Residue-level contacts at the interface:
Residue E86 in the second protein is in contact with residue G26 in the first protein (closest heavy-atom distance 4.4 Å).
Residue M62 in the second protein interacts with residue P99 in the first protein (closest heavy-atom distance 4.2 Å).
Residue L85 in the second protein contacts residue T25 in the first protein (closest heavy-atom distance 4.1 Å).
Residue I93 in the second protein contacts residue A13 in the first protein (closest heavy-atom distance 4.4 Å).
Residue D121 in the second protein contacts residue A30 in the first protein (closest heavy-atom distance 4.5 Å).
Residue V95 in the second protein interacts with residue A13 in the first protein (closest heavy-atom distance 3.9 Å).
Residue S92 in the second protein is in contact with residue L29 in the first protein (closest heavy-atom distance 4.1 Å).
Residue S97 in the second protein interacts with residue S12 in the first protein (closest heavy-atom distance 4.1 Å).
Residue I93 in the second protein interacts with residue S12 in the first protein (closest heavy-atom distance 4.6 Å).
Residue L122 in the second protein interacts with residue G31 in the first protein (closest heavy-atom distance 3.7 Å).
Residue I93 in the second protein contacts residue L29 in the first protein (closest heavy-atom distance 4.5 Å).
Residue I93 in the second protein is in contact with residue V35 in the first protein (closest heavy-atom distance 3.5 Å).
Residue V95 in the second protein is in contact with residue S12 in the first protein (closest heavy-atom distance 2.6 Å).
Residue M62 in the second protein contacts residue K101 in the first protein (closest heavy-atom distance 3.7 Å).
Residue S92 in the second protein is in contact with residue A30 in the first protein (closest heavy-atom distance 4.4 Å).
Residue L146 in the second protein contacts residue I95 in the first protein (closest heavy-atom distance 4.6 Å).
Residue I93 in the second protein is in contact with residue L28 in the first protein (closest heavy-atom distance 3.2 Å).
Residue S65 in the second protein is in contact with residue T23 in the first protein (closest heavy-atom distance 4.3 Å).
Residue M62 in the second protein contacts residue S100 in the first protein (closest heavy-atom distance 3.3 Å).
Residue N120 in the second protein is in contact with residue V32 in the first protein (closest heavy-atom distance 4.2 Å).
Residue S92 in the second protein interacts with residue G33 in the first protein (closest heavy-atom distance 4.7 Å).
Residue S92 in the second protein contacts residue G31 in the first protein (closest heavy-atom distance 4.7 Å).
Residue C135 in the second protein contacts residue F27 in the first protein (closest heavy-atom distance 4.5 Å).
Residue C135 in the second protein contacts residue G26 in the first protein (closest heavy-atom distance 4.4 Å).
Residue N87 in the second protein contacts residue T25 in the first protein (closest heavy-atom distance 4.6 Å).
Residue A150 in the second protein is in contact with residue I92 in the first protein (closest heavy-atom distance 4.5 Å).
Residue V88 in the second protein contacts residue F27 in the first protein (closest heavy-atom distance 4.8 Å).
Residue I93 in the second protein contacts residue L14 in the first protein (closest heavy-atom distance 4.9 Å).
Residue L122 in the second protein interacts with residue A30 in the first protein (closest heavy-atom distance 3.4 Å).
Residue I93 in the second protein contacts residue V32 in the first protein (closest heavy-atom distance 4.5 Å).
Residue P108 in the second protein contacts residue I92 in the first protein (closest heavy-atom distance 4.3 Å).
Residue Q89 in the second protein is in contact with residue A30 in the first protein (closest heavy-atom distance 3.4 Å).
Residue I93 in the second protein contacts residue D36 in the first protein (closest heavy-atom distance 3.3 Å).
Residue A91 in the second protein contacts residue L29 in the first protein (closest heavy-atom distance 4.3 Å).
Residue N87 in the second protein is in contact with residue G26 in the first protein (closest heavy-atom distance 3.2 Å).
Residue I93 in the second protein contacts residue F27 in the first protein (closest heavy-atom distance 4.7 Å).
Residue K94 in the second protein contacts residue S12 in the first protein (closest heavy-atom distance 3.5 Å).
Residue N90 in the second protein is in contact with residue L29 in the first protein (closest heavy-atom distance 4.9 Å).
Residue A91 in the second protein contacts residue A30 in the first protein (closest heavy-atom distance 4.9 Å).
Residue R96 in the second protein interacts with residue S12 in the first protein (closest heavy-atom distance 3.5 Å).
Residue D121 in the second protein interacts with residue G31 in the first protein (closest heavy-atom distance 4.3 Å).
Residue A91 in the second protein interacts with residue L28 in the first protein (closest heavy-atom distance 4.2 Å).
Residue A91 in the second protein is in contact with residue F27 in the first protein (closest heavy-atom distance 3.9 Å).
Residue V88 in the second protein interacts with residue L29 in the first protein (closest heavy-atom distance 3.2 Å).
Residue Q153 in the second protein contacts residue P91 in the first protein (closest heavy-atom distance 3.6 Å).
Residue N120 in the second protein interacts with residue G31 in the first protein (closest heavy-atom distance 4.5 Å).
Residue S92 in the second protein contacts residue V32 in the first protein (closest heavy-atom distance 3.5 Å).
Residue C135 in the second protein contacts residue T23 in the first protein (closest heavy-atom distance 4.4 Å).
Residue N90 in the second protein contacts residue G26 in the first protein (closest heavy-atom distance 4.3 Å).
Residue I93 in the second protein contacts residue G33 in the first protein (closest heavy-atom distance 3.7 Å).
Residue N90 in the second protein interacts with residue A30 in the first protein (closest heavy-atom distance 3.6 Å).
Residue S92 in the second protein is in contact with residue L28 in the first protein (closest heavy-atom distance 4.3 Å).
Residue T154 in the second protein contacts residue P91 in the first protein (closest heavy-atom distance 4.9 Å).
Residue V88 in the second protein is in contact with residue G26 in the first protein (closest heavy-atom distance 3.2 Å).
Residue L149 in the second protein interacts with residue P91 in the first protein (closest heavy-atom distance 4.4 Å).
Residue V88 in the second protein interacts with residue T25 in the first protein (closest heavy-atom distance 4.0 Å).
Residue E86 in the second protein interacts with residue T25 in the first protein (closest heavy-atom distance 3.6 Å).
Residue V88 in the second protein interacts with residue A30 in the first protein (closest heavy-atom distance 3.4 Å).
Residue N120 in the second protein is in contact with residue A30 in the first protein (closest heavy-atom distance 4.7 Å).
Residue A150 in the second protein contacts residue P91 in the first protein (closest heavy-atom distance 3.8 Å).

Sequence of the first protein:
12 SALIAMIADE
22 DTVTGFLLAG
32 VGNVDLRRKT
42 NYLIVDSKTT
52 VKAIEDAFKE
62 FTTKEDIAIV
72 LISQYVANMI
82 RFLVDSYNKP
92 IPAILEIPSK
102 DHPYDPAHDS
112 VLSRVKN

Sequence of the second protein:
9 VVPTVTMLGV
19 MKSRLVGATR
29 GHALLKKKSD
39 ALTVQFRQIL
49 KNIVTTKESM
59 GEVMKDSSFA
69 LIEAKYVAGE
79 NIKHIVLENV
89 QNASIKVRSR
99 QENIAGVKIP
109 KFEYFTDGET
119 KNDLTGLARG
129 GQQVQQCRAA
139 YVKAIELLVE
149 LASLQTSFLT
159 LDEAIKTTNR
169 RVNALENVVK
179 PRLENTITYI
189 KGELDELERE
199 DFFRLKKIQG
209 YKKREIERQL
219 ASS

The following describes two proteins that form a bound complex.